The following describes two proteins that form a bound complex.

Sequence of protein 2:
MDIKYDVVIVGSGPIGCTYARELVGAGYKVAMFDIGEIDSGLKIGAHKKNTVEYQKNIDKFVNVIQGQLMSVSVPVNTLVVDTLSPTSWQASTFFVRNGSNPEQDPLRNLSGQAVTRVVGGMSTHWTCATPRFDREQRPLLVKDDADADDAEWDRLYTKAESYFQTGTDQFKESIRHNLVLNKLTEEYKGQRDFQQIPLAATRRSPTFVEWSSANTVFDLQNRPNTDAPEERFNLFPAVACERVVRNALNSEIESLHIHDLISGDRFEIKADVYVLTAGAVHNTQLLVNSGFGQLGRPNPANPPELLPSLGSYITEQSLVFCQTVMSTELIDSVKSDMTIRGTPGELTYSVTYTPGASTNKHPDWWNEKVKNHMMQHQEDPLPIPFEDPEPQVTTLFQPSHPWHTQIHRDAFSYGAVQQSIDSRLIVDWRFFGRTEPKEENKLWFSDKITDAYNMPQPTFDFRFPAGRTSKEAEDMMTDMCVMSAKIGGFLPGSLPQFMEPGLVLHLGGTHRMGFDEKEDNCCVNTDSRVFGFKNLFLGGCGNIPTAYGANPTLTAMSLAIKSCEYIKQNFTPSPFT

Contacts between the two chains:
Residue P534 in protein 2 contacts residue T125 in protein 1 (closest heavy-atom distance 3.4 Å).
Residue G109 in protein 2 interacts with residue N105 in protein 1 (closest heavy-atom distance 3.5 Å).
Residue N105 in protein 2 contacts residue N105 in protein 1 (closest heavy-atom distance 3.3 Å).
Residue S130 in protein 2 contacts residue T370 in protein 1 (closest heavy-atom distance 3.4 Å).
Residue Y96 in protein 2 is in contact with residue G109 in protein 1 (closest heavy-atom distance 2.9 Å).
Residue V94 in protein 2 is in contact with residue E79 in protein 1 (closest heavy-atom distance 2.9 Å).
Residue T370 in protein 2 interacts with residue S130 in protein 1 (closest heavy-atom distance 3.4 Å).
Residue S369 in protein 2 is in contact with residue T129 in protein 1 (closest heavy-atom distance 3.2 Å).
Residue T370 in protein 2 contacts residue T129 in protein 1 (closest heavy-atom distance 2.9 Å).
Residue I80 in protein 2 is in contact with residue G83 in protein 1 (closest heavy-atom distance 3.2 Å).
Residue K98 in protein 2 is in contact with residue A494 in protein 1 (closest heavy-atom distance 2.9 Å).
Residue M368 in protein 2 is in contact with residue W131 in protein 1 (closest heavy-atom distance 2.9 Å).
Residue Y495 in protein 2 is in contact with residue E95 in protein 1 (closest heavy-atom distance 2.6 Å).
Residue M112 in protein 2 interacts with residue E95 in protein 1 (closest heavy-atom distance 3.5 Å).
Residue I463 in protein 2 is in contact with residue N140 in protein 1 (closest heavy-atom distance 3.0 Å).
Residue N140 in protein 2 contacts residue Q460 in protein 1 (closest heavy-atom distance 3.0 Å).
Residue D81 in protein 2 is in contact with residue D81 in protein 1 (closest heavy-atom distance 3.2 Å).
Residue N119 in protein 2 interacts with residue S462 in protein 1 (closest heavy-atom distance 3.5 Å).
Residue R139 in protein 2 interacts with residue D464 in protein 1 (closest heavy-atom distance 3.5 Å).
Residue G83 in protein 2 interacts with residue I80 in protein 1 (closest heavy-atom distance 3.2 Å).
Residue S130 in protein 2 contacts residue V367 in protein 1 (closest heavy-atom distance 2.8 Å).
Residue G83 in protein 2 contacts residue D81 in protein 1 (closest heavy-atom distance 2.9 Å).
Residue G109 in protein 2 is in contact with residue Y96 in protein 1 (closest heavy-atom distance 2.8 Å).
Residue E79 in protein 2 contacts residue T93 in protein 1 (closest heavy-atom distance 3.3 Å).
Residue W131 in protein 2 contacts residue L424 in protein 1 (closest heavy-atom distance 3.5 Å).
Residue E79 in protein 2 is in contact with residue V94 in protein 1 (closest heavy-atom distance 2.9 Å).
Residue K102 in protein 2 contacts residue Q108 in protein 1 (closest heavy-atom distance 3.2 Å).
Residue T129 in protein 2 is in contact with residue S369 in protein 1 (closest heavy-atom distance 3.2 Å).
Residue L424 in protein 2 is in contact with residue W131 in protein 1 (closest heavy-atom distance 3.5 Å).
Residue P423 in protein 2 contacts residue F137 in protein 1 (closest heavy-atom distance 3.5 Å).
Residue N140 in protein 2 contacts residue S465 in protein 1 (closest heavy-atom distance 2.8 Å).
Residue V367 in protein 2 is in contact with residue S130 in protein 1 (closest heavy-atom distance 2.7 Å).
Residue G531 in protein 2 contacts residue S130 in protein 1 (closest heavy-atom distance 3.0 Å).
Residue E95 in protein 2 is in contact with residue Y495 in protein 1 (closest heavy-atom distance 2.4 Å).
Residue Q461 in protein 2 contacts residue N140 in protein 1 (closest heavy-atom distance 3.4 Å).
Residue S462 in protein 2 interacts with residue N119 in protein 1 (closest heavy-atom distance 3.5 Å).
Residue T129 in protein 2 contacts residue T370 in protein 1 (closest heavy-atom distance 2.9 Å).
Residue N105 in protein 2 interacts with residue Q108 in protein 1 (closest heavy-atom distance 3.5 Å).
Residue A494 in protein 2 contacts residue K98 in protein 1 (closest heavy-atom distance 3.0 Å).
Residue W131 in protein 2 is in contact with residue T370 in protein 1 (closest heavy-atom distance 3.4 Å).
Residue Q108 in protein 2 interacts with residue N105 in protein 1 (closest heavy-atom distance 3.5 Å).
Residue R159 in protein 2 interacts with residue E95 in protein 1 (closest heavy-atom distance 2.9 Å).
Residue K102 in protein 2 is in contact with residue L111 in protein 1 (closest heavy-atom distance 3.0 Å).
Residue S82 in protein 2 interacts with residue D81 in protein 1 (closest heavy-atom distance 3.3 Å).
Residue F137 in protein 2 contacts residue P423 in protein 1 (closest heavy-atom distance 3.3 Å).
Residue R139 in protein 2 is in contact with residue S462 in protein 1 (closest heavy-atom distance 2.9 Å).
Residue S462 in protein 2 interacts with residue V123 in protein 1 (closest heavy-atom distance 3.5 Å).
Residue T370 in protein 2 contacts residue W131 in protein 1 (closest heavy-atom distance 3.4 Å).
Residue Q108 in protein 2 interacts with residue K102 in protein 1 (closest heavy-atom distance 3.2 Å).
Residue T93 in protein 2 is in contact with residue E79 in protein 1 (closest heavy-atom distance 3.3 Å).
Residue Q461 in protein 2 contacts residue N119 in protein 1 (closest heavy-atom distance 3.5 Å).
Residue S130 in protein 2 contacts residue G531 in protein 1 (closest heavy-atom distance 3.1 Å).
Residue N119 in protein 2 contacts residue Q461 in protein 1 (closest heavy-atom distance 3.4 Å).
Residue L111 in protein 2 is in contact with residue K102 in protein 1 (closest heavy-atom distance 2.9 Å).
Residue S462 in protein 2 contacts residue R139 in protein 1 (closest heavy-atom distance 2.9 Å).
Residue E95 in protein 2 contacts residue R159 in protein 1 (closest heavy-atom distance 3.0 Å).
Residue S465 in protein 2 is in contact with residue N140 in protein 1 (closest heavy-atom distance 2.9 Å).
Residue N140 in protein 2 interacts with residue I463 in protein 1 (closest heavy-atom distance 3.0 Å).
Residue W131 in protein 2 interacts with residue M368 in protein 1 (closest heavy-atom distance 2.8 Å).
Residue T125 in protein 2 interacts with residue P534 in protein 1 (closest heavy-atom distance 3.3 Å).

Sequence of protein 1:
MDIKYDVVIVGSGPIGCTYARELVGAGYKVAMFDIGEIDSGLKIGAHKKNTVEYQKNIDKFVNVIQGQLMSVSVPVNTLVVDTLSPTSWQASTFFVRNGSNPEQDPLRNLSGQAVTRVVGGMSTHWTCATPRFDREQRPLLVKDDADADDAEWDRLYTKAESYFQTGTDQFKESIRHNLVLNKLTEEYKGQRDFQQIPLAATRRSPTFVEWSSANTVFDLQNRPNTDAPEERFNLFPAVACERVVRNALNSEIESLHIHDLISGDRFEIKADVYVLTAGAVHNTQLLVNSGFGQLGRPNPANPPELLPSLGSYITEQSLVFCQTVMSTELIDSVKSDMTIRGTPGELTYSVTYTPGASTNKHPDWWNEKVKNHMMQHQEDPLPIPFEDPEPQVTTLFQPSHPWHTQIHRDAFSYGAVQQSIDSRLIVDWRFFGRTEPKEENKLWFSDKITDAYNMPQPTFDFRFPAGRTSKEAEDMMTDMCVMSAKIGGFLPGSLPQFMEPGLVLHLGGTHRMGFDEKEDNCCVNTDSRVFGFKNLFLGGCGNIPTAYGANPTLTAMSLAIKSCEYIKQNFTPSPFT